Sequence of protein 2:
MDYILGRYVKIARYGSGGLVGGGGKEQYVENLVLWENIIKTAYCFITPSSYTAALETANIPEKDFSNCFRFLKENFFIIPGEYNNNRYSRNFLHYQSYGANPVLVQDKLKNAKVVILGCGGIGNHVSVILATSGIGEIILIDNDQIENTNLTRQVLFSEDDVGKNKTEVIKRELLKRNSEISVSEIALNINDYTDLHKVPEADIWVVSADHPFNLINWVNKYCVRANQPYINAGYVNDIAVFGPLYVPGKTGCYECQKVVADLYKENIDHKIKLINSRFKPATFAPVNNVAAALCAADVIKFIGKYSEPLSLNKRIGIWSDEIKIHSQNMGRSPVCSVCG

Contacts between the two chains:
Residue F220 in protein 2 interacts with residue N5 in protein 1 (closest heavy-atom distance 2.8 Å).
Residue V248 in protein 2 contacts residue A6 in protein 1 (closest heavy-atom distance 4.4 Å).
Residue Y242 in protein 2 interacts with residue A6 in protein 1 (closest heavy-atom distance 3.9 Å).
Residue R325 in protein 2 is in contact with residue G4 in protein 1 (closest heavy-atom distance 4.4 Å).
Residue V243 in protein 2 interacts with residue M1 in protein 1 (closest heavy-atom distance 4.3 Å).
Residue N239 in protein 2 is in contact with residue A6 in protein 1 (closest heavy-atom distance 4.1 Å).
Residue V248 in protein 2 contacts residue M1 in protein 1 (closest heavy-atom distance 4.5 Å).
Residue L222 in protein 2 contacts residue N5 in protein 1 (closest heavy-atom distance 4.9 Å).
Residue V266 in protein 2 is in contact with residue R2 in protein 1 (closest heavy-atom distance 3.5 Å).
Residue N224 in protein 2 contacts residue N5 in protein 1 (closest heavy-atom distance 2.8 Å).
Residue D217 in protein 2 contacts residue A6 in protein 1 (closest heavy-atom distance 4.5 Å).
Residue I246 in protein 2 contacts residue M1 in protein 1 (closest heavy-atom distance 4.4 Å).
Residue V243 in protein 2 interacts with residue T3 in protein 1 (closest heavy-atom distance 4.5 Å).
Residue V267 in protein 2 is in contact with residue M1 in protein 1 (closest heavy-atom distance 3.8 Å).
Residue W329 in protein 2 interacts with residue M1 in protein 1 (closest heavy-atom distance 4.0 Å).
Residue V266 in protein 2 is in contact with residue M1 in protein 1 (closest heavy-atom distance 4.6 Å).
Residue V267 in protein 2 interacts with residue R2 in protein 1 (closest heavy-atom distance 3.5 Å).
Residue N221 in protein 2 is in contact with residue N5 in protein 1 (closest heavy-atom distance 3.9 Å).
Residue A268 in protein 2 interacts with residue G4 in protein 1 (closest heavy-atom distance 2.9 Å).
Residue L270 in protein 2 is in contact with residue G4 in protein 1 (closest heavy-atom distance 3.8 Å).
Residue V267 in protein 2 contacts residue G4 in protein 1 (closest heavy-atom distance 3.0 Å).
Residue V243 in protein 2 contacts residue N5 in protein 1 (closest heavy-atom distance 4.5 Å).
Residue Y261 in protein 2 is in contact with residue A6 in protein 1 (closest heavy-atom distance 4.8 Å).
Residue H336 in protein 2 contacts residue M1 in protein 1 (closest heavy-atom distance 3.9 Å).
Residue L270 in protein 2 interacts with residue T3 in protein 1 (closest heavy-atom distance 4.3 Å).
Residue V243 in protein 2 contacts residue A6 in protein 1 (closest heavy-atom distance 4.3 Å).
Residue Q338 in protein 2 contacts residue R2 in protein 1 (closest heavy-atom distance 3.8 Å).
Residue A268 in protein 2 is in contact with residue T3 in protein 1 (closest heavy-atom distance 4.0 Å).
Residue V267 in protein 2 contacts residue N5 in protein 1 (closest heavy-atom distance 3.9 Å).
Residue Y261 in protein 2 interacts with residue N5 in protein 1 (closest heavy-atom distance 2.7 Å).
Residue G241 in protein 2 contacts residue A6 in protein 1 (closest heavy-atom distance 4.3 Å).
Residue I223 in protein 2 is in contact with residue N5 in protein 1 (closest heavy-atom distance 3.3 Å).
Residue A268 in protein 2 interacts with residue R2 in protein 1 (closest heavy-atom distance 2.7 Å).
Residue Q338 in protein 2 contacts residue M1 in protein 1 (closest heavy-atom distance 3.5 Å).
Residue I326 in protein 2 contacts residue M1 in protein 1 (closest heavy-atom distance 3.8 Å).
Residue Y261 in protein 2 contacts residue G4 in protein 1 (closest heavy-atom distance 4.9 Å).
Residue V267 in protein 2 contacts residue T3 in protein 1 (closest heavy-atom distance 5.0 Å).
Residue R325 in protein 2 interacts with residue N5 in protein 1 (closest heavy-atom distance 4.4 Å).
Residue A240 in protein 2 contacts residue A6 in protein 1 (closest heavy-atom distance 4.8 Å).
Residue R325 in protein 2 contacts residue A6 in protein 1 (closest heavy-atom distance 3.9 Å).
Residue G327 in protein 2 is in contact with residue M1 in protein 1 (closest heavy-atom distance 3.5 Å).
Residue R325 in protein 2 is in contact with residue M1 in protein 1 (closest heavy-atom distance 2.7 Å).
Residue R325 in protein 2 is in contact with residue R2 in protein 1 (closest heavy-atom distance 4.9 Å).

Sequence of protein 1:
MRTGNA

The following describes two proteins that form a bound complex.